Sequence of the second protein:
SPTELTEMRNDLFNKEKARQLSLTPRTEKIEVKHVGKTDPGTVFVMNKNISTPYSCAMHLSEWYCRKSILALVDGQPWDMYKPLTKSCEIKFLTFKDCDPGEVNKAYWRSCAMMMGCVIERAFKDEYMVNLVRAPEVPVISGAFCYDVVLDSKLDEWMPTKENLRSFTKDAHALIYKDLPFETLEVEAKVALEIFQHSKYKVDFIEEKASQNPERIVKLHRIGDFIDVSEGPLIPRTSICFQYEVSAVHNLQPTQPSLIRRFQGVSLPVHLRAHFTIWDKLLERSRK

These two protein chains interact to form a complex.

Sequence of the first protein:
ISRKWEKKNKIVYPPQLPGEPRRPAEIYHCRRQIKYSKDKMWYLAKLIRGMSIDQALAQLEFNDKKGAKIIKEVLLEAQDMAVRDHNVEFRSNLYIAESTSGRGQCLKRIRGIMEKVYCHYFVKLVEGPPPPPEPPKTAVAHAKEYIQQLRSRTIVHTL

Interface contacts:
Residue W98 in the second protein is in contact with residue D94 in the first protein (closest heavy-atom distance 3.8 Å).
Residue S96 in the second protein is in contact with residue S132 in the first protein (closest heavy-atom distance 4.7 Å).
Residue E97 in the second protein is in contact with residue D94 in the first protein (closest heavy-atom distance 3.6 Å).
Residue M93 in the second protein interacts with residue F130 in the first protein (closest heavy-atom distance 3.8 Å).
Residue M93 in the second protein is in contact with residue R131 in the first protein (closest heavy-atom distance 4.1 Å).
Residue M93 in the second protein is in contact with residue S132 in the first protein (closest heavy-atom distance 3.7 Å).
Residue H94 in the second protein is in contact with residue F130 in the first protein (closest heavy-atom distance 4.9 Å).
Residue E97 in the second protein contacts residue S132 in the first protein (closest heavy-atom distance 3.6 Å).